Interface contacts:
Residue I54 in the first protein interacts with residue L21 in the second protein (closest heavy-atom distance 3.7 Å).
Residue Y58 in the first protein is in contact with residue N24 in the second protein (closest heavy-atom distance 3.7 Å).
Residue N61 in the first protein contacts residue C13 in the second protein (closest heavy-atom distance 3.5 Å).
Residue A101 in the first protein interacts with residue L21 in the second protein (closest heavy-atom distance 4.8 Å).
Residue Y58 in the first protein is in contact with residue L21 in the second protein (closest heavy-atom distance 3.8 Å).
Residue F143 in the first protein is in contact with residue D22 in the second protein (closest heavy-atom distance 3.5 Å).
Residue S89 in the first protein contacts residue S11 in the second protein (closest heavy-atom distance 4.0 Å).
Residue A101 in the first protein interacts with residue I17 in the second protein (closest heavy-atom distance 3.6 Å).
Residue F143 in the first protein contacts residue L21 in the second protein (closest heavy-atom distance 4.5 Å).
Residue I146 in the first protein interacts with residue M25 in the second protein (closest heavy-atom distance 3.6 Å).
Residue S97 in the first protein is in contact with residue D22 in the second protein (closest heavy-atom distance 3.1 Å).
Residue V98 in the first protein interacts with residue L14 in the second protein (closest heavy-atom distance 4.0 Å).
Residue A101 in the first protein contacts residue L14 in the second protein (closest heavy-atom distance 4.6 Å).
Residue I102 in the first protein contacts residue L14 in the second protein (closest heavy-atom distance 3.4 Å).
Residue L62 in the first protein interacts with residue I17 in the second protein (closest heavy-atom distance 4.2 Å).
Residue Q85 in the first protein interacts with residue T7 in the second protein (closest heavy-atom distance 3.0 Å).
Residue S97 in the first protein is in contact with residue L21 in the second protein (closest heavy-atom distance 3.6 Å).
Residue N61 in the first protein is in contact with residue R16 in the second protein (closest heavy-atom distance 3.3 Å).
Residue Q85 in the first protein contacts residue L10 in the second protein (closest heavy-atom distance 3.8 Å).
Residue L68 in the first protein interacts with residue L10 in the second protein (closest heavy-atom distance 4.0 Å).
Residue N61 in the first protein is in contact with residue E20 in the second protein (closest heavy-atom distance 4.2 Å).
Residue Y58 in the first protein interacts with residue E20 in the second protein (closest heavy-atom distance 3.3 Å).
Residue Y58 in the first protein interacts with residue I17 in the second protein (closest heavy-atom distance 4.3 Å).
Residue I65 in the first protein is in contact with residue L10 in the second protein (closest heavy-atom distance 3.6 Å).
Residue F143 in the first protein interacts with residue M25 in the second protein (closest heavy-atom distance 3.5 Å).
Residue N92 in the first protein interacts with residue S11 in the second protein (closest heavy-atom distance 5.0 Å).
Residue I65 in the first protein interacts with residue L14 in the second protein (closest heavy-atom distance 3.8 Å).
Residue I65 in the first protein is in contact with residue C13 in the second protein (closest heavy-atom distance 3.7 Å).
Residue R95 in the first protein is in contact with residue L14 in the second protein (closest heavy-atom distance 4.4 Å).
Residue S89 in the first protein is in contact with residue L10 in the second protein (closest heavy-atom distance 3.1 Å).
Residue R95 in the first protein interacts with residue G18 in the second protein (closest heavy-atom distance 3.4 Å).
Residue Y64 in the first protein interacts with residue C13 in the second protein (closest heavy-atom distance 4.0 Å).
Residue I54 in the first protein contacts residue I17 in the second protein (closest heavy-atom distance 4.9 Å).
Residue V98 in the first protein interacts with residue G18 in the second protein (closest heavy-atom distance 4.0 Å).
Residue K147 in the first protein contacts residue L21 in the second protein (closest heavy-atom distance 3.4 Å).
Residue L68 in the first protein is in contact with residue S6 in the second protein (closest heavy-atom distance 4.4 Å).
Residue D93 in the first protein interacts with residue L14 in the second protein (closest heavy-atom distance 4.8 Å).
Residue L68 in the first protein interacts with residue K9 in the second protein (closest heavy-atom distance 3.8 Å).
Residue I86 in the first protein interacts with residue L10 in the second protein (closest heavy-atom distance 4.4 Å).
Residue S97 in the first protein interacts with residue D19 in the second protein (closest heavy-atom distance 4.9 Å).
Residue D93 in the first protein contacts residue K15 in the second protein (closest heavy-atom distance 3.9 Å).
Residue N61 in the first protein contacts residue I17 in the second protein (closest heavy-atom distance 3.6 Å).
Residue R95 in the first protein interacts with residue D19 in the second protein (closest heavy-atom distance 2.7 Å).
Residue S89 in the first protein contacts residue L14 in the second protein (closest heavy-atom distance 3.7 Å).
Residue I65 in the first protein interacts with residue I17 in the second protein (closest heavy-atom distance 4.0 Å).
Residue K147 in the first protein interacts with residue M25 in the second protein (closest heavy-atom distance 3.4 Å).
Residue E88 in the first protein contacts residue T7 in the second protein (closest heavy-atom distance 4.7 Å).
Residue Y64 in the first protein contacts residue K9 in the second protein (closest heavy-atom distance 3.3 Å).
Residue R95 in the first protein interacts with residue K15 in the second protein (closest heavy-atom distance 3.2 Å).
Residue R95 in the first protein contacts residue D22 in the second protein (closest heavy-atom distance 2.9 Å).
Residue L69 in the first protein contacts residue L10 in the second protein (closest heavy-atom distance 4.1 Å).
Residue V98 in the first protein contacts residue K15 in the second protein (closest heavy-atom distance 5.0 Å).
Residue S97 in the first protein is in contact with residue G18 in the second protein (closest heavy-atom distance 3.3 Å).

Sequence of the second protein:
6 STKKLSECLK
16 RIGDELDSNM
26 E

Sequence of the first protein:
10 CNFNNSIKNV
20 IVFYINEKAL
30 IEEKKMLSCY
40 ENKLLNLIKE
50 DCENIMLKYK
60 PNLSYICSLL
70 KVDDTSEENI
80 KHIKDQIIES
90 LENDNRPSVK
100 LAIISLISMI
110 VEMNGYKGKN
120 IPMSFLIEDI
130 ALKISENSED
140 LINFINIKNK

These two protein chains interact to form a complex.